Sequence of the first protein:
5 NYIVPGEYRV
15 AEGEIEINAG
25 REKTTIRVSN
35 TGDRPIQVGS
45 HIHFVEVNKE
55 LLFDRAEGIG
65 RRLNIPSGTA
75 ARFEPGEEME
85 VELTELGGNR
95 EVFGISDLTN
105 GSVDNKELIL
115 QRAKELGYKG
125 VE

This data describes a binding interaction between two proteins.

Residue-level contacts at the interface:
Residue P9 in the first protein is in contact with residue G72 in the second protein (closest heavy-atom distance 3.8 Å).
Residue Y6 in the first protein is in contact with residue M70 in the second protein (closest heavy-atom distance 4.9 Å).
Residue Y6 in the first protein interacts with residue R66 in the second protein (closest heavy-atom distance 3.0 Å).
Residue N5 in the first protein interacts with residue E71 in the second protein (closest heavy-atom distance 4.2 Å).
Residue V8 in the first protein is in contact with residue E75 in the second protein (closest heavy-atom distance 3.5 Å).
Residue Y6 in the first protein contacts residue E75 in the second protein (closest heavy-atom distance 2.7 Å).
Residue P9 in the first protein interacts with residue M76 in the second protein (closest heavy-atom distance 3.8 Å).
Residue I7 in the first protein is in contact with residue G72 in the second protein (closest heavy-atom distance 3.5 Å).
Residue I7 in the first protein is in contact with residue E71 in the second protein (closest heavy-atom distance 2.9 Å).
Residue Y6 in the first protein is in contact with residue P74 in the second protein (closest heavy-atom distance 4.0 Å).
Residue V8 in the first protein contacts residue G72 in the second protein (closest heavy-atom distance 4.7 Å).
Residue Y6 in the first protein interacts with residue G72 in the second protein (closest heavy-atom distance 2.9 Å).
Residue Y6 in the first protein is in contact with residue E71 in the second protein (closest heavy-atom distance 3.6 Å).
Residue Y6 in the first protein interacts with residue V73 in the second protein (closest heavy-atom distance 4.6 Å).

Sequence of the second protein:
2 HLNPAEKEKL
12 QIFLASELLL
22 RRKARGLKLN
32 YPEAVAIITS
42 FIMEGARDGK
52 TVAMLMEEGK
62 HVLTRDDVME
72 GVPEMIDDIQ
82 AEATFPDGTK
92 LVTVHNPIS